Sequence of chain A:
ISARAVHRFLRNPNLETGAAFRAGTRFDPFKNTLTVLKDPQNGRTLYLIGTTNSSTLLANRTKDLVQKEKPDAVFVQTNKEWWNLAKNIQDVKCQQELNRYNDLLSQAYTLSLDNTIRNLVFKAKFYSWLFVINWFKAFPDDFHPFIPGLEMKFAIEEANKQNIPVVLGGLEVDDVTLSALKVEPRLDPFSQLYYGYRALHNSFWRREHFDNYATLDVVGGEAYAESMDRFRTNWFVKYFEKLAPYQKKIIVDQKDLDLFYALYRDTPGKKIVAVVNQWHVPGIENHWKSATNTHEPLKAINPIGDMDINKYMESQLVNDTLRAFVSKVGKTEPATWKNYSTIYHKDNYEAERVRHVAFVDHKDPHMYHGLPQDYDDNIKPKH

Sequence of chain B:
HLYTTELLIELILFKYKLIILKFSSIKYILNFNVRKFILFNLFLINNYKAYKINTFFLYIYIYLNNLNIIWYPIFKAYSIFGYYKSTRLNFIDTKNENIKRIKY

Residue-level contacts at the interface:
Residue D104 in chain A is in contact with residue N117 in chain B (closest heavy-atom distance 2.5 Å).
Residue D104 in chain A is in contact with residue Y114 in chain B (closest heavy-atom distance 3.4 Å).
Residue Q108 in chain A interacts with residue S111 in chain B (closest heavy-atom distance 3.0 Å).
Residue D104 in chain A contacts residue K113 in chain B (closest heavy-atom distance 3.2 Å).
Residue L105 in chain A contacts residue F109 in chain B (closest heavy-atom distance 4.5 Å).
Residue Q108 in chain A is in contact with residue F109 in chain B (closest heavy-atom distance 4.4 Å).
Residue L105 in chain A interacts with residue Y114 in chain B (closest heavy-atom distance 4.2 Å).
Residue Y102 in chain A contacts residue Y114 in chain B (closest heavy-atom distance 3.5 Å).
Residue Q108 in chain A interacts with residue S110 in chain B (closest heavy-atom distance 3.6 Å).
Residue R101 in chain A is in contact with residue R121 in chain B (closest heavy-atom distance 3.3 Å).
Residue D104 in chain A interacts with residue S111 in chain B (closest heavy-atom distance 4.5 Å).
Residue Q108 in chain A is in contact with residue Y114 in chain B (closest heavy-atom distance 4.6 Å).
Residue R101 in chain A contacts residue Y114 in chain B (closest heavy-atom distance 3.8 Å).

The following describes two proteins that form a bound complex.